This data describes a binding interaction between two proteins.

Interface contacts:
Residue K99 in chain B is in contact with residue C15 in chain A (closest heavy-atom distance 3.6 Å).
Residue P25 in chain B is in contact with residue D8 in chain A (closest heavy-atom distance 3.8 Å).
Residue N96 in chain B interacts with residue V19 in chain A (closest heavy-atom distance 3.2 Å).
Residue Q119 in chain B interacts with residue W21 in chain A (closest heavy-atom distance 3.1 Å).
Residue D459 in chain B interacts with residue V19 in chain A (closest heavy-atom distance 3.6 Å).
Residue E103 in chain B contacts residue Q17 in chain A (closest heavy-atom distance 2.8 Å).
Residue I32 in chain B contacts residue Y13 in chain A (closest heavy-atom distance 3.6 Å).
Residue L456 in chain B contacts residue D18 in chain A (closest heavy-atom distance 3.6 Å).
Residue L194 in chain B is in contact with residue C1 in chain A (closest heavy-atom distance 3.1 Å).
Residue K99 in chain B is in contact with residue H16 in chain A (closest heavy-atom distance 2.4 Å).
Residue L195 in chain B contacts residue C1 in chain A (closest heavy-atom distance 3.1 Å).
Residue M183 in chain B contacts residue K9 in chain A (closest heavy-atom distance 3.4 Å).
Residue Y441 in chain B interacts with residue C11 in chain A (closest heavy-atom distance 3.8 Å).
Residue R434 in chain B interacts with residue V19 in chain A (closest heavy-atom distance 3.8 Å).
Residue C28 in chain B contacts residue E10 in chain A (closest heavy-atom distance 3.6 Å).
Residue R448 in chain B contacts residue E10 in chain A (closest heavy-atom distance 3.2 Å).
Residue Y185 in chain B contacts residue Y13 in chain A (closest heavy-atom distance 3.5 Å).
Residue D459 in chain B contacts residue F14 in chain A (closest heavy-atom distance 3.7 Å).
Residue C449 in chain B is in contact with residue E10 in chain A (closest heavy-atom distance 3.4 Å).
Residue I95 in chain B contacts residue I20 in chain A (closest heavy-atom distance 3.6 Å).
Residue L215 in chain B contacts residue W21 in chain A (closest heavy-atom distance 3.8 Å).
Residue D459 in chain B is in contact with residue D18 in chain A (closest heavy-atom distance 2.8 Å).
Residue L452 in chain B contacts residue F14 in chain A (closest heavy-atom distance 3.0 Å).
Residue L430 in chain B interacts with residue W21 in chain A (closest heavy-atom distance 3.4 Å).
Residue L456 in chain B contacts residue F14 in chain A (closest heavy-atom distance 3.8 Å).
Residue I192 in chain B contacts residue L12 in chain A (closest heavy-atom distance 3.3 Å).
Residue K437 in chain B interacts with residue S2 in chain A (closest heavy-atom distance 2.6 Å).
Residue R434 in chain B contacts residue W21 in chain A (closest heavy-atom distance 2.6 Å).
Residue Q443 in chain B contacts residue D5 in chain A (closest heavy-atom distance 3.6 Å).
Residue K211 in chain B is in contact with residue W21 in chain A (closest heavy-atom distance 2.4 Å).
Residue L456 in chain B is in contact with residue Q17 in chain A (closest heavy-atom distance 3.4 Å).
Residue L455 in chain B contacts residue F14 in chain A (closest heavy-atom distance 3.8 Å).
Residue Y460 in chain B interacts with residue V19 in chain A (closest heavy-atom distance 3.5 Å).
Residue E103 in chain B contacts residue H16 in chain A (closest heavy-atom distance 2.9 Å).
Residue K99 in chain B contacts residue D18 in chain A (closest heavy-atom distance 3.1 Å).
Residue N96 in chain B interacts with residue I20 in chain A (closest heavy-atom distance 3.2 Å).
Residue L195 in chain B interacts with residue S2 in chain A (closest heavy-atom distance 2.5 Å).
Residue D184 in chain B interacts with residue K9 in chain A (closest heavy-atom distance 3.1 Å).
Residue Q119 in chain B contacts residue I20 in chain A (closest heavy-atom distance 3.0 Å).
Residue W427 in chain B contacts residue W21 in chain A (closest heavy-atom distance 3.5 Å).
Residue I181 in chain B contacts residue L12 in chain A (closest heavy-atom distance 3.8 Å).
Residue Y185 in chain B contacts residue E10 in chain A (closest heavy-atom distance 2.8 Å).
Residue Y441 in chain B is in contact with residue D8 in chain A (closest heavy-atom distance 2.2 Å).
Residue R191 in chain B interacts with residue H16 in chain A (closest heavy-atom distance 3.6 Å).
Residue P197 in chain B is in contact with residue M6 in chain A (closest heavy-atom distance 3.5 Å).
Residue L190 in chain B contacts residue Y13 in chain A (closest heavy-atom distance 3.6 Å).
Residue K437 in chain B contacts residue C1 in chain A (closest heavy-atom distance 3.2 Å).
Residue K120 in chain B interacts with residue W21 in chain A (closest heavy-atom distance 2.5 Å).
Residue R434 in chain B contacts residue C1 in chain A (closest heavy-atom distance 3.3 Å).
Residue V115 in chain B contacts residue I20 in chain A (closest heavy-atom distance 3.6 Å).
Residue P25 in chain B contacts residue T7 in chain A (closest heavy-atom distance 3.2 Å).
Residue R434 in chain B interacts with residue D18 in chain A (closest heavy-atom distance 2.8 Å).
Residue P197 in chain B contacts residue C3 in chain A (closest heavy-atom distance 3.2 Å).
Residue I32 in chain B is in contact with residue E10 in chain A (closest heavy-atom distance 3.3 Å).
Residue Y460 in chain B contacts residue Q17 in chain A (closest heavy-atom distance 3.2 Å).
Residue K186 in chain B interacts with residue E10 in chain A (closest heavy-atom distance 3.4 Å).
Residue Q443 in chain B is in contact with residue K4 in chain A (closest heavy-atom distance 3.5 Å).
Residue R448 in chain B contacts residue D8 in chain A (closest heavy-atom distance 3.2 Å).
Residue I192 in chain B contacts residue H16 in chain A (closest heavy-atom distance 3.6 Å).
Residue D104 in chain B contacts residue H16 in chain A (closest heavy-atom distance 3.5 Å).

Sequence of chain B:
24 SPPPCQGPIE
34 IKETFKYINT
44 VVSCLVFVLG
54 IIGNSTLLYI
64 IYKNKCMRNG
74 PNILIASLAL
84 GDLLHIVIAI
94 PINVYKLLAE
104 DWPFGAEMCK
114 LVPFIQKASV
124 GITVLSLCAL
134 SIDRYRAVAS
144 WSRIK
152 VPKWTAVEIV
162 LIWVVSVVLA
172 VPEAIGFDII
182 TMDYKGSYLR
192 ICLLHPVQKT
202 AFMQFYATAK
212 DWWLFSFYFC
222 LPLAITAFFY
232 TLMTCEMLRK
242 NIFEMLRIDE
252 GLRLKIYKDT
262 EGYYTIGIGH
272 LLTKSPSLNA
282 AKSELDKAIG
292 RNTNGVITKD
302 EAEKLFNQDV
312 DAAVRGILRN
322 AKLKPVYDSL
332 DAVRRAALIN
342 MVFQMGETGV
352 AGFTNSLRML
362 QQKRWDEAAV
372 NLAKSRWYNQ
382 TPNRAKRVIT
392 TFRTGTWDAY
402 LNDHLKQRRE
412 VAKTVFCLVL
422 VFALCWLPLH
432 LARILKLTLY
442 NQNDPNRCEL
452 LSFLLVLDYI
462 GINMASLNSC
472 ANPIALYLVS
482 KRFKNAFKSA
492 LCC

Sequence of chain A:
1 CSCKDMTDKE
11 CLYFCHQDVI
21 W